Residue-level contacts at the interface:
Residue Y83 in the first protein contacts residue H18 in the second protein (closest heavy-atom distance 3.5 Å).
Residue I9 in the first protein contacts residue V30 in the second protein (closest heavy-atom distance 4.2 Å).
Residue E195 in the first protein is in contact with residue S14 in the second protein (closest heavy-atom distance 3.4 Å).
Residue G12 in the first protein interacts with residue F24 in the second protein (closest heavy-atom distance 3.7 Å).
Residue G13 in the first protein is in contact with residue F21 in the second protein (closest heavy-atom distance 4.7 Å).
Residue N3 in the first protein contacts residue D31 in the second protein (closest heavy-atom distance 4.4 Å).
Residue S187 in the first protein contacts residue H18 in the second protein (closest heavy-atom distance 4.2 Å).
Residue Y7 in the first protein contacts residue D31 in the second protein (closest heavy-atom distance 4.8 Å).
Residue G12 in the first protein contacts residue S25 in the second protein (closest heavy-atom distance 3.8 Å).
Residue I9 in the first protein is in contact with residue L28 in the second protein (closest heavy-atom distance 2.8 Å).
Residue I77 in the first protein interacts with residue D23 in the second protein (closest heavy-atom distance 4.4 Å).
Residue N5 in the first protein is in contact with residue D31 in the second protein (closest heavy-atom distance 2.8 Å).
Residue I6 in the first protein is in contact with residue L29 in the second protein (closest heavy-atom distance 4.6 Å).
Residue M80 in the first protein contacts residue M20 in the second protein (closest heavy-atom distance 4.0 Å).
Residue N5 in the first protein contacts residue G33 in the second protein (closest heavy-atom distance 3.5 Å).
Residue K74 in the first protein contacts residue H18 in the second protein (closest heavy-atom distance 4.5 Å).
Residue S192 in the first protein is in contact with residue P15 in the second protein (closest heavy-atom distance 4.1 Å).
Residue Y7 in the first protein contacts residue L28 in the second protein (closest heavy-atom distance 3.8 Å).
Residue Y11 in the first protein contacts residue L28 in the second protein (closest heavy-atom distance 3.6 Å).
Residue G76 in the first protein contacts residue D23 in the second protein (closest heavy-atom distance 3.3 Å).
Residue I9 in the first protein contacts residue S26 in the second protein (closest heavy-atom distance 4.3 Å).
Residue F188 in the first protein is in contact with residue P15 in the second protein (closest heavy-atom distance 4.0 Å).
Residue N3 in the first protein is in contact with residue K34 in the second protein (closest heavy-atom distance 4.5 Å).
Residue M80 in the first protein contacts residue F21 in the second protein (closest heavy-atom distance 3.8 Å).
Residue G12 in the first protein is in contact with residue D23 in the second protein (closest heavy-atom distance 3.8 Å).
Residue G13 in the first protein is in contact with residue D23 in the second protein (closest heavy-atom distance 3.4 Å).
Residue Y11 in the first protein interacts with residue S25 in the second protein (closest heavy-atom distance 3.2 Å).
Residue I8 in the first protein contacts residue L28 in the second protein (closest heavy-atom distance 3.7 Å).
Residue G191 in the first protein interacts with residue P15 in the second protein (closest heavy-atom distance 3.8 Å).
Residue I9 in the first protein interacts with residue W27 in the second protein (closest heavy-atom distance 3.5 Å).
Residue H70 in the first protein contacts residue H18 in the second protein (closest heavy-atom distance 4.8 Å).
Residue Y7 in the first protein contacts residue V30 in the second protein (closest heavy-atom distance 3.0 Å).
Residue Y17 in the first protein interacts with residue D23 in the second protein (closest heavy-atom distance 2.8 Å).
Residue Y11 in the first protein interacts with residue S26 in the second protein (closest heavy-atom distance 3.0 Å).
Residue F188 in the first protein is in contact with residue N16 in the second protein (closest heavy-atom distance 4.7 Å).
Residue E195 in the first protein is in contact with residue P15 in the second protein (closest heavy-atom distance 3.4 Å).
Residue S4 in the first protein interacts with residue D31 in the second protein (closest heavy-atom distance 3.0 Å).
Residue S187 in the first protein interacts with residue L19 in the second protein (closest heavy-atom distance 4.1 Å).
Residue I8 in the first protein is in contact with residue W27 in the second protein (closest heavy-atom distance 3.9 Å).
Residue I77 in the first protein interacts with residue F21 in the second protein (closest heavy-atom distance 3.4 Å).
Residue Y83 in the first protein is in contact with residue L19 in the second protein (closest heavy-atom distance 3.3 Å).
Residue I8 in the first protein is in contact with residue L29 in the second protein (closest heavy-atom distance 4.1 Å).
Residue G76 in the first protein is in contact with residue F21 in the second protein (closest heavy-atom distance 3.6 Å).
Residue I6 in the first protein is in contact with residue V30 in the second protein (closest heavy-atom distance 3.8 Å).
Residue I10 in the first protein interacts with residue S26 in the second protein (closest heavy-atom distance 4.4 Å).
Residue M80 in the first protein interacts with residue L19 in the second protein (closest heavy-atom distance 3.0 Å).
Residue I9 in the first protein is in contact with residue F32 in the second protein (closest heavy-atom distance 4.8 Å).
Residue N3 in the first protein contacts residue G33 in the second protein (closest heavy-atom distance 3.6 Å).
Residue Y7 in the first protein interacts with residue L29 in the second protein (closest heavy-atom distance 3.6 Å).
Residue Y7 in the first protein is in contact with residue F32 in the second protein (closest heavy-atom distance 3.6 Å).
Residue I6 in the first protein is in contact with residue D31 in the second protein (closest heavy-atom distance 3.9 Å).
Residue N79 in the first protein is in contact with residue H18 in the second protein (closest heavy-atom distance 3.3 Å).
Residue N5 in the first protein contacts residue F32 in the second protein (closest heavy-atom distance 3.0 Å).
Residue V184 in the first protein interacts with residue L19 in the second protein (closest heavy-atom distance 4.4 Å).
Residue F188 in the first protein interacts with residue L19 in the second protein (closest heavy-atom distance 4.2 Å).
Residue G13 in the first protein contacts residue S25 in the second protein (closest heavy-atom distance 4.3 Å).
Residue I10 in the first protein interacts with residue F24 in the second protein (closest heavy-atom distance 3.5 Å).
Residue Y11 in the first protein interacts with residue F24 in the second protein (closest heavy-atom distance 3.9 Å).
Residue N5 in the first protein contacts residue V30 in the second protein (closest heavy-atom distance 4.0 Å).
Residue I10 in the first protein contacts residue W27 in the second protein (closest heavy-atom distance 4.5 Å).

This data describes a binding interaction between two proteins.

Sequence of the first protein:
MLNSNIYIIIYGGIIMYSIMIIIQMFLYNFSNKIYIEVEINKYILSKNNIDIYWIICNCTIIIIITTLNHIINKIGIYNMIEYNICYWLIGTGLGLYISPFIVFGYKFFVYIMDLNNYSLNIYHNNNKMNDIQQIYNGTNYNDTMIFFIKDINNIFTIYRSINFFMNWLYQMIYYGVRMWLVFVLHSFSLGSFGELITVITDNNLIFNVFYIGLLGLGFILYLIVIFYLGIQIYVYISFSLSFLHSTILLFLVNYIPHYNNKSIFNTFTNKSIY

Sequence of the second protein:
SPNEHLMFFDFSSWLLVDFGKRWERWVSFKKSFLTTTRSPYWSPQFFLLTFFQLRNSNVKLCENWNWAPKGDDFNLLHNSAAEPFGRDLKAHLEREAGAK